Residue-level contacts at the interface:
Residue Q7 in the first protein is in contact with residue N592 in the second protein (closest heavy-atom distance 3.1 Å).
Residue R4 in the first protein is in contact with residue P595 in the second protein (closest heavy-atom distance 3.5 Å).
Residue R4 in the first protein contacts residue Y596 in the second protein (closest heavy-atom distance 3.4 Å).
Residue K92 in the first protein is in contact with residue Q549 in the second protein (closest heavy-atom distance 3.7 Å).
Residue E80 in the first protein contacts residue W560 in the second protein (closest heavy-atom distance 3.2 Å).
Residue S75 in the first protein interacts with residue H529 in the second protein (closest heavy-atom distance 3.6 Å).
Residue D68 in the first protein contacts residue P584 in the second protein (closest heavy-atom distance 3.7 Å).
Residue R64 in the first protein interacts with residue S500 in the second protein (closest heavy-atom distance 2.7 Å).
Residue R4 in the first protein is in contact with residue C566 in the second protein (closest heavy-atom distance 2.7 Å).
Residue Q28 in the first protein contacts residue R482 in the second protein (closest heavy-atom distance 3.2 Å).
Residue S75 in the first protein interacts with residue I593 in the second protein (closest heavy-atom distance 3.6 Å).
Residue K67 in the first protein interacts with residue L528 in the second protein (closest heavy-atom distance 3.8 Å).
Residue D3 in the first protein is in contact with residue Y596 in the second protein (closest heavy-atom distance 3.5 Å).
Residue R4 in the first protein interacts with residue I593 in the second protein (closest heavy-atom distance 3.7 Å).
Residue Y54 in the first protein interacts with residue I485 in the second protein (closest heavy-atom distance 3.1 Å).
Residue R4 in the first protein is in contact with residue Q578 in the second protein (closest heavy-atom distance 3.6 Å).
Residue L61 in the first protein interacts with residue R492 in the second protein (closest heavy-atom distance 3.7 Å).
Residue R64 in the first protein contacts residue H585 in the second protein (closest heavy-atom distance 3.8 Å).
Residue A2 in the first protein is in contact with residue L594 in the second protein (closest heavy-atom distance 3.7 Å).
Residue S78 in the first protein interacts with residue G562 in the second protein (closest heavy-atom distance 3.3 Å).
Residue V71 in the first protein contacts residue H529 in the second protein (closest heavy-atom distance 3.7 Å).
Residue Q18 in the first protein interacts with residue S495 in the second protein (closest heavy-atom distance 3.4 Å).
Residue D3 in the first protein interacts with residue P595 in the second protein (closest heavy-atom distance 3.2 Å).
Residue E80 in the first protein contacts residue P537 in the second protein (closest heavy-atom distance 3.4 Å).
Residue Q7 in the first protein interacts with residue L594 in the second protein (closest heavy-atom distance 3.4 Å).
Residue Y54 in the first protein interacts with residue S488 in the second protein (closest heavy-atom distance 3.4 Å).
Residue S81 in the first protein contacts residue V563 in the second protein (closest heavy-atom distance 3.7 Å).
Residue E79 in the first protein contacts residue T538 in the second protein (closest heavy-atom distance 3.3 Å).
Residue T82 in the first protein interacts with residue L540 in the second protein (closest heavy-atom distance 3.4 Å).
Residue D68 in the first protein is in contact with residue S499 in the second protein (closest heavy-atom distance 2.9 Å).
Residue V25 in the first protein interacts with residue N483 in the second protein (closest heavy-atom distance 3.6 Å).
Residue V71 in the first protein interacts with residue P584 in the second protein (closest heavy-atom distance 3.8 Å).
Residue P77 in the first protein is in contact with residue W576 in the second protein (closest heavy-atom distance 3.5 Å).
Residue Q7 in the first protein interacts with residue I593 in the second protein (closest heavy-atom distance 3.8 Å).
Residue L72 in the first protein interacts with residue I593 in the second protein (closest heavy-atom distance 3.8 Å).
Residue K92 in the first protein interacts with residue Q556 in the second protein (closest heavy-atom distance 3.6 Å).
Residue P77 in the first protein contacts residue Y596 in the second protein (closest heavy-atom distance 3.6 Å).
Residue L61 in the first protein interacts with residue L496 in the second protein (closest heavy-atom distance 3.7 Å).
Residue Q28 in the first protein contacts residue N483 in the second protein (closest heavy-atom distance 3.2 Å).
Residue N21 in the first protein contacts residue S491 in the second protein (closest heavy-atom distance 3.1 Å).
Residue V71 in the first protein interacts with residue L528 in the second protein (closest heavy-atom distance 3.8 Å).
Residue D68 in the first protein is in contact with residue S500 in the second protein (closest heavy-atom distance 3.5 Å).
Residue T65 in the first protein contacts residue S499 in the second protein (closest heavy-atom distance 3.4 Å).
Residue S89 in the first protein contacts residue L552 in the second protein (closest heavy-atom distance 3.8 Å).
Residue L85 in the first protein contacts residue I555 in the second protein (closest heavy-atom distance 3.7 Å).
Residue D68 in the first protein contacts residue H585 in the second protein (closest heavy-atom distance 3.2 Å).
Residue F58 in the first protein interacts with residue R492 in the second protein (closest heavy-atom distance 3.6 Å).
Residue D68 in the first protein interacts with residue L591 in the second protein (closest heavy-atom distance 3.6 Å).
Residue P77 in the first protein is in contact with residue G562 in the second protein (closest heavy-atom distance 3.7 Å).
Residue L57 in the first protein interacts with residue R492 in the second protein (closest heavy-atom distance 3.7 Å).
Residue S75 in the first protein interacts with residue C566 in the second protein (closest heavy-atom distance 3.1 Å).
Residue A84 in the first protein is in contact with residue L540 in the second protein (closest heavy-atom distance 3.7 Å).
Residue S89 in the first protein is in contact with residue I555 in the second protein (closest heavy-atom distance 3.8 Å).
Residue R64 in the first protein is in contact with residue L496 in the second protein (closest heavy-atom distance 3.7 Å).
Residue L85 in the first protein contacts residue D539 in the second protein (closest heavy-atom distance 3.3 Å).
Residue E96 in the first protein interacts with residue Q556 in the second protein (closest heavy-atom distance 3.8 Å).
Residue R4 in the first protein interacts with residue L594 in the second protein (closest heavy-atom distance 3.2 Å).
Residue A2 in the first protein interacts with residue P595 in the second protein (closest heavy-atom distance 3.3 Å).
Residue Q28 in the first protein contacts residue S481 in the second protein (closest heavy-atom distance 2.6 Å).
Residue Y54 in the first protein contacts residue R492 in the second protein (closest heavy-atom distance 3.5 Å).

Sequence of the second protein:
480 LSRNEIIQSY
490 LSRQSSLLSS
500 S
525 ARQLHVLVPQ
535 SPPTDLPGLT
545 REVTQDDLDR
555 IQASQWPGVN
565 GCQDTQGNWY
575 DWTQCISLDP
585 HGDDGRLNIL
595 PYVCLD

Sequence of the first protein:
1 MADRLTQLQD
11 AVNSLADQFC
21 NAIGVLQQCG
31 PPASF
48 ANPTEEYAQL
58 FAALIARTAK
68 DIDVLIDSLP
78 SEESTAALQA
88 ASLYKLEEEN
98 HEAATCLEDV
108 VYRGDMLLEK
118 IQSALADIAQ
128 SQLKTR

These two protein chains interact to form a complex.